Sequence of chain B:
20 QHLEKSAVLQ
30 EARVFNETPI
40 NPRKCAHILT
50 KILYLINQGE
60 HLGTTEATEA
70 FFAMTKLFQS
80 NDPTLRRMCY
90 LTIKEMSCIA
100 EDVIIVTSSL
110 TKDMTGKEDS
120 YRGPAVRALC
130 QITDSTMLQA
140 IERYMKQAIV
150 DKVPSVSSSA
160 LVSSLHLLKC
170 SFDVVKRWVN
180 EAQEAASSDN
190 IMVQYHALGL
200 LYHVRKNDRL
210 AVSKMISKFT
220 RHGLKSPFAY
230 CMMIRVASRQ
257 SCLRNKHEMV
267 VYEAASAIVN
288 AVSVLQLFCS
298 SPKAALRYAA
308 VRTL

Sequence of chain A:
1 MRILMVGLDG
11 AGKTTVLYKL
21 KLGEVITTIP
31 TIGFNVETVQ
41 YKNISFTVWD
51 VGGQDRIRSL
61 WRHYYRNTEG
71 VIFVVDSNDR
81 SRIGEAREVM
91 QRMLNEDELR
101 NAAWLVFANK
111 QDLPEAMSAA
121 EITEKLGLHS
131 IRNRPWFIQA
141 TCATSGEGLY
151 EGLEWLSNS

Interface contacts:
Residue I104 in chain B contacts residue V51 in chain A (closest heavy-atom distance 4.9 Å).
Residue I103 in chain B interacts with residue I32 in chain A (closest heavy-atom distance 3.7 Å).
Residue T37 in chain B is in contact with residue R2 in chain A (closest heavy-atom distance 4.7 Å).
Residue D101 in chain B is in contact with residue L60 in chain A (closest heavy-atom distance 3.4 Å).
Residue S107 in chain B is in contact with residue N35 in chain A (closest heavy-atom distance 3.9 Å).
Residue S107 in chain B interacts with residue F34 in chain A (closest heavy-atom distance 3.5 Å).
Residue F77 in chain B interacts with residue V36 in chain A (closest heavy-atom distance 4.0 Å).
Residue T37 in chain B contacts residue N67 in chain A (closest heavy-atom distance 4.7 Å).
Residue K111 in chain B is in contact with residue N35 in chain A (closest heavy-atom distance 3.9 Å).
Residue T74 in chain B is in contact with residue W49 in chain A (closest heavy-atom distance 4.3 Å).
Residue D133 in chain B is in contact with residue R56 in chain A (closest heavy-atom distance 4.3 Å).
Residue K75 in chain B contacts residue W49 in chain A (closest heavy-atom distance 3.6 Å).
Residue V105 in chain B contacts residue I32 in chain A (closest heavy-atom distance 4.7 Å).
Residue T67 in chain B is in contact with residue H63 in chain A (closest heavy-atom distance 4.6 Å).
Residue I104 in chain B interacts with residue I57 in chain A (closest heavy-atom distance 4.4 Å).
Residue Q78 in chain B interacts with residue V36 in chain A (closest heavy-atom distance 4.1 Å).
Residue N35 in chain B is in contact with residue N67 in chain A (closest heavy-atom distance 3.2 Å).
Residue I103 in chain B is in contact with residue I57 in chain A (closest heavy-atom distance 4.7 Å).
Residue T135 in chain B is in contact with residue R56 in chain A (closest heavy-atom distance 5.0 Å).
Residue I104 in chain B is in contact with residue G33 in chain A (closest heavy-atom distance 3.2 Å).
Residue K111 in chain B contacts residue Y18 in chain A (closest heavy-atom distance 3.3 Å).
Residue I103 in chain B contacts residue L60 in chain A (closest heavy-atom distance 4.1 Å).
Residue N35 in chain B is in contact with residue R66 in chain A (closest heavy-atom distance 4.5 Å).
Residue I103 in chain B interacts with residue R56 in chain A (closest heavy-atom distance 3.7 Å).
Residue I104 in chain B is in contact with residue F34 in chain A (closest heavy-atom distance 3.9 Å).
Residue S107 in chain B is in contact with residue T31 in chain A (closest heavy-atom distance 3.7 Å).
Residue K75 in chain B is in contact with residue R2 in chain A (closest heavy-atom distance 3.3 Å).
Residue K75 in chain B interacts with residue Y64 in chain A (closest heavy-atom distance 4.2 Å).
Residue K75 in chain B interacts with residue R66 in chain A (closest heavy-atom distance 4.0 Å).
Residue M136 in chain B interacts with residue I32 in chain A (closest heavy-atom distance 3.4 Å).
Residue S108 in chain B contacts residue F34 in chain A (closest heavy-atom distance 3.2 Å).
Residue I104 in chain B is in contact with residue I32 in chain A (closest heavy-atom distance 4.1 Å).
Residue S107 in chain B contacts residue G33 in chain A (closest heavy-atom distance 4.0 Å).
Residue Q78 in chain B is in contact with residue T38 in chain A (closest heavy-atom distance 4.9 Å).
Residue F71 in chain B interacts with residue L60 in chain A (closest heavy-atom distance 4.0 Å).
Residue T106 in chain B is in contact with residue I32 in chain A (closest heavy-atom distance 3.3 Å).
Residue Q78 in chain B is in contact with residue W49 in chain A (closest heavy-atom distance 4.0 Å).
Residue S107 in chain B interacts with residue I32 in chain A (closest heavy-atom distance 3.0 Å).
Residue K75 in chain B interacts with residue H63 in chain A (closest heavy-atom distance 3.1 Å).
Residue T74 in chain B contacts residue Y64 in chain A (closest heavy-atom distance 2.9 Å).
Residue N35 in chain B is in contact with residue R2 in chain A (closest heavy-atom distance 3.5 Å).
Residue I104 in chain B contacts residue L60 in chain A (closest heavy-atom distance 4.0 Å).
Residue F71 in chain B interacts with residue H63 in chain A (closest heavy-atom distance 3.5 Å).
Residue A139 in chain B contacts residue I32 in chain A (closest heavy-atom distance 3.9 Å).
Residue T74 in chain B is in contact with residue F34 in chain A (closest heavy-atom distance 3.7 Å).
Residue F71 in chain B contacts residue Y64 in chain A (closest heavy-atom distance 3.8 Å).
Residue T110 in chain B is in contact with residue I29 in chain A (closest heavy-atom distance 4.9 Å).
Residue K111 in chain B is in contact with residue E37 in chain A (closest heavy-atom distance 3.6 Å).
Residue Y143 in chain B is in contact with residue I29 in chain A (closest heavy-atom distance 3.5 Å).
Residue I103 in chain B interacts with residue G33 in chain A (closest heavy-atom distance 4.7 Å).
Residue Q78 in chain B contacts residue T47 in chain A (closest heavy-atom distance 3.9 Å).
Residue F77 in chain B interacts with residue F34 in chain A (closest heavy-atom distance 4.0 Å).
Residue I104 in chain B is in contact with residue Y64 in chain A (closest heavy-atom distance 3.4 Å).
Residue E36 in chain B is in contact with residue N67 in chain A (closest heavy-atom distance 3.5 Å).

These two protein chains interact to form a complex.